Residue-level contacts at the interface:
Residue N369 in the second protein is in contact with residue G58 in the first protein (closest heavy-atom distance 4.2 Å).
Residue V368 in the second protein is in contact with residue G58 in the first protein (closest heavy-atom distance 4.1 Å).
Residue G370 in the second protein contacts residue A61 in the first protein (closest heavy-atom distance 4.8 Å).
Residue G370 in the second protein interacts with residue H109 in the first protein (closest heavy-atom distance 4.2 Å).
Residue G370 in the second protein contacts residue G58 in the first protein (closest heavy-atom distance 3.0 Å).
Residue V368 in the second protein contacts residue R59 in the first protein (closest heavy-atom distance 4.1 Å).
Residue G370 in the second protein interacts with residue R59 in the first protein (closest heavy-atom distance 3.1 Å).

Sequence of the second protein:
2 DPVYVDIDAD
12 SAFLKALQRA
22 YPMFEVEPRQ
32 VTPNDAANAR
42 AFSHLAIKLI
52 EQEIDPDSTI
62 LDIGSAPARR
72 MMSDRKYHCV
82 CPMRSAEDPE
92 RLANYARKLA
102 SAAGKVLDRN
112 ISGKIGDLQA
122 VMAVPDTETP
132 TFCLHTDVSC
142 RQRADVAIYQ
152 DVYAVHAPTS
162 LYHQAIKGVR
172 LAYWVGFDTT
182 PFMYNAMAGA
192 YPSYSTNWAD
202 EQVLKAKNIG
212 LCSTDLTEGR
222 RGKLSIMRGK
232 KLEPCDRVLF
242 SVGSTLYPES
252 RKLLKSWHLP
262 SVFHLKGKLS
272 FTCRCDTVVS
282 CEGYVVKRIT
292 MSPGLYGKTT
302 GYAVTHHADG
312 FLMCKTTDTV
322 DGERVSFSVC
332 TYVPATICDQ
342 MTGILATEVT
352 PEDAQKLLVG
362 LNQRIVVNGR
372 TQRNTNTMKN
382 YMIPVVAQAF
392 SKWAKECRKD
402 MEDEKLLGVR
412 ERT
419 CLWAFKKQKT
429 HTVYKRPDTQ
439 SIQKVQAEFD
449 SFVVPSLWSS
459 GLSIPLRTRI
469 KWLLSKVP

Sequence of the first protein:
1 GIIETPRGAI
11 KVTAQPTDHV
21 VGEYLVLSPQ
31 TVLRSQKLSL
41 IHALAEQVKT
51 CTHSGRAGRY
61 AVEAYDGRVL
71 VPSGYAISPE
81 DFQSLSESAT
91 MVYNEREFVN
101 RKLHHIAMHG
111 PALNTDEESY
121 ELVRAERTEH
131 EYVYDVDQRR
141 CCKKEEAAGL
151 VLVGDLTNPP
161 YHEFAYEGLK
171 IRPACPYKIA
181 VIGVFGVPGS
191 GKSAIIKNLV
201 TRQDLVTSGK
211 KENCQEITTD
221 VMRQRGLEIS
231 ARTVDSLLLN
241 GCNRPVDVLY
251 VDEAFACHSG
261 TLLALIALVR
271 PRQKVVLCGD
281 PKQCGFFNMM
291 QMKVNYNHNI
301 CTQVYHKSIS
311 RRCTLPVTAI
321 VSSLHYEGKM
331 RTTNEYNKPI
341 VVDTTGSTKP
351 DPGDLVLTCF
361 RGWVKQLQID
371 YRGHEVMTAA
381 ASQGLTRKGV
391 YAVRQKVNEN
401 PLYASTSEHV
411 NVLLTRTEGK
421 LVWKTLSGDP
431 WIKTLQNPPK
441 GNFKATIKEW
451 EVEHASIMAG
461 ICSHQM

This data describes a binding interaction between two proteins.